Sequence of protein 2:
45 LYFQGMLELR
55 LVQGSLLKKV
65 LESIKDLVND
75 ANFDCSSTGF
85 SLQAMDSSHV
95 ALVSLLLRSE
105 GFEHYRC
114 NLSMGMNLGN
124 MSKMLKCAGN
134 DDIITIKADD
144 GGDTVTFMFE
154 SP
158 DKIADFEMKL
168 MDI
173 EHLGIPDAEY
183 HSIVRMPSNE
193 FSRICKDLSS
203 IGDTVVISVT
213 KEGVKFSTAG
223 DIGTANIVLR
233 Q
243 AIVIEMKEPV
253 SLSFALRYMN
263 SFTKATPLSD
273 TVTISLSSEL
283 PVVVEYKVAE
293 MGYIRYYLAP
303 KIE

Sequence of protein 1:
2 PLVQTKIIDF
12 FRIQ

These two protein chains interact to form a complex.

Residue-level contacts at the interface:
Residue S255 in protein 2 is in contact with residue L3 in protein 1 (closest heavy-atom distance 3.6 Å).
Residue P283 in protein 2 is in contact with residue I8 in protein 1 (closest heavy-atom distance 4.1 Å).
Residue P302 in protein 2 contacts residue V4 in protein 1 (closest heavy-atom distance 3.9 Å).
Residue V94 in protein 2 is in contact with residue I8 in protein 1 (closest heavy-atom distance 3.3 Å).
Residue L175 in protein 2 contacts residue F12 in protein 1 (closest heavy-atom distance 4.0 Å).
Residue I304 in protein 2 contacts residue L3 in protein 1 (closest heavy-atom distance 3.2 Å).
Residue A301 in protein 2 is in contact with residue T6 in protein 1 (closest heavy-atom distance 3.3 Å).
Residue I304 in protein 2 contacts residue V4 in protein 1 (closest heavy-atom distance 2.9 Å).
Residue K303 in protein 2 is in contact with residue L3 in protein 1 (closest heavy-atom distance 4.0 Å).
Residue P302 in protein 2 is in contact with residue Q5 in protein 1 (closest heavy-atom distance 3.4 Å).
Residue H93 in protein 2 is in contact with residue K7 in protein 1 (closest heavy-atom distance 3.6 Å).
Residue A301 in protein 2 contacts residue I8 in protein 1 (closest heavy-atom distance 3.7 Å).
Residue Y299 in protein 2 contacts residue F12 in protein 1 (closest heavy-atom distance 4.0 Å).
Residue G176 in protein 2 is in contact with residue R13 in protein 1 (closest heavy-atom distance 2.7 Å).
Residue P302 in protein 2 is in contact with residue T6 in protein 1 (closest heavy-atom distance 2.7 Å).
Residue L96 in protein 2 interacts with residue I8 in protein 1 (closest heavy-atom distance 4.2 Å).
Residue E305 in protein 2 is in contact with residue L3 in protein 1 (closest heavy-atom distance 3.9 Å).
Residue A301 in protein 2 is in contact with residue K7 in protein 1 (closest heavy-atom distance 3.8 Å).
Residue G176 in protein 2 is in contact with residue Q15 in protein 1 (closest heavy-atom distance 3.9 Å).
Residue A301 in protein 2 interacts with residue Q5 in protein 1 (closest heavy-atom distance 2.8 Å).
Residue I177 in protein 2 is in contact with residue F12 in protein 1 (closest heavy-atom distance 3.6 Å).
Residue V94 in protein 2 is in contact with residue Q5 in protein 1 (closest heavy-atom distance 3.2 Å).
Residue H174 in protein 2 is in contact with residue R13 in protein 1 (closest heavy-atom distance 4.3 Å).
Residue P178 in protein 2 interacts with residue F11 in protein 1 (closest heavy-atom distance 4.9 Å).
Residue M89 in protein 2 is in contact with residue I8 in protein 1 (closest heavy-atom distance 3.9 Å).
Residue H174 in protein 2 interacts with residue Q15 in protein 1 (closest heavy-atom distance 3.8 Å).
Residue S92 in protein 2 is in contact with residue K7 in protein 1 (closest heavy-atom distance 3.2 Å).
Residue P283 in protein 2 interacts with residue F11 in protein 1 (closest heavy-atom distance 3.5 Å).
Residue K303 in protein 2 is in contact with residue T6 in protein 1 (closest heavy-atom distance 4.7 Å).
Residue M89 in protein 2 contacts residue I9 in protein 1 (closest heavy-atom distance 4.3 Å).
Residue H174 in protein 2 contacts residue I14 in protein 1 (closest heavy-atom distance 2.8 Å).
Residue A257 in protein 2 is in contact with residue Q5 in protein 1 (closest heavy-atom distance 4.0 Å).
Residue L175 in protein 2 interacts with residue I14 in protein 1 (closest heavy-atom distance 3.9 Å).
Residue L175 in protein 2 is in contact with residue R13 in protein 1 (closest heavy-atom distance 3.2 Å).
Residue I304 in protein 2 interacts with residue P2 in protein 1 (closest heavy-atom distance 4.1 Å).
Residue L300 in protein 2 is in contact with residue I8 in protein 1 (closest heavy-atom distance 4.3 Å).
Residue A95 in protein 2 contacts residue I8 in protein 1 (closest heavy-atom distance 3.7 Å).
Residue Y299 in protein 2 contacts residue I8 in protein 1 (closest heavy-atom distance 3.9 Å).
Residue V94 in protein 2 is in contact with residue T6 in protein 1 (closest heavy-atom distance 4.0 Å).
Residue L175 in protein 2 is in contact with residue I8 in protein 1 (closest heavy-atom distance 3.7 Å).
Residue P302 in protein 2 interacts with residue F11 in protein 1 (closest heavy-atom distance 3.8 Å).
Residue K303 in protein 2 contacts residue Q5 in protein 1 (closest heavy-atom distance 3.5 Å).
Residue L175 in protein 2 is in contact with residue I9 in protein 1 (closest heavy-atom distance 4.4 Å).
Residue G176 in protein 2 contacts residue F12 in protein 1 (closest heavy-atom distance 3.4 Å).
Residue H93 in protein 2 is in contact with residue I8 in protein 1 (closest heavy-atom distance 2.9 Å).
Residue L175 in protein 2 interacts with residue Q15 in protein 1 (closest heavy-atom distance 4.2 Å).
Residue T206 in protein 2 contacts residue L3 in protein 1 (closest heavy-atom distance 4.6 Å).
Residue G176 in protein 2 interacts with residue I14 in protein 1 (closest heavy-atom distance 4.6 Å).
Residue K303 in protein 2 is in contact with residue V4 in protein 1 (closest heavy-atom distance 3.2 Å).
Residue E305 in protein 2 is in contact with residue P2 in protein 1 (closest heavy-atom distance 4.2 Å).
Residue L96 in protein 2 is in contact with residue F12 in protein 1 (closest heavy-atom distance 4.8 Å).
Residue V94 in protein 2 interacts with residue K7 in protein 1 (closest heavy-atom distance 3.9 Å).
Residue A301 in protein 2 is in contact with residue F11 in protein 1 (closest heavy-atom distance 4.3 Å).
Residue P283 in protein 2 contacts residue F12 in protein 1 (closest heavy-atom distance 3.9 Å).
Residue E173 in protein 2 contacts residue I14 in protein 1 (closest heavy-atom distance 5.0 Å).
Residue L282 in protein 2 interacts with residue F11 in protein 1 (closest heavy-atom distance 4.3 Å).
Residue I304 in protein 2 contacts residue T6 in protein 1 (closest heavy-atom distance 3.6 Å).
Residue H93 in protein 2 is in contact with residue I9 in protein 1 (closest heavy-atom distance 4.5 Å).
Residue E281 in protein 2 contacts residue F11 in protein 1 (closest heavy-atom distance 3.9 Å).
Residue P178 in protein 2 is in contact with residue F12 in protein 1 (closest heavy-atom distance 3.5 Å).